Sequence of chain B:
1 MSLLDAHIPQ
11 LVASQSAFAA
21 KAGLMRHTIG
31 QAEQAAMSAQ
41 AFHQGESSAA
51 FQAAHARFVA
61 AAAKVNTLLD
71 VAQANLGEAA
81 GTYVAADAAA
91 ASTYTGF

Residue-level contacts at the interface:
Residue M25 in chain B interacts with residue L29 in chain A (closest heavy-atom distance 3.6 Å).
Residue L76 in chain B interacts with residue W44 in chain A (closest heavy-atom distance 3.7 Å).
Residue V71 in chain B contacts residue W55 in chain A (closest heavy-atom distance 3.6 Å).
Residue R57 in chain B contacts residue A72 in chain A (closest heavy-atom distance 4.0 Å).
Residue K21 in chain B contacts residue I33 in chain A (closest heavy-atom distance 4.2 Å).
Residue M25 in chain B interacts with residue M63 in chain A (closest heavy-atom distance 3.4 Å).
Residue A54 in chain B is in contact with residue A69 in chain A (closest heavy-atom distance 3.3 Å).
Residue T28 in chain B interacts with residue L26 in chain A (closest heavy-atom distance 3.5 Å).
Residue T28 in chain B is in contact with residue L29 in chain A (closest heavy-atom distance 3.4 Å).
Residue A72 in chain B contacts residue W55 in chain A (closest heavy-atom distance 3.6 Å).
Residue N75 in chain B interacts with residue W44 in chain A (closest heavy-atom distance 2.8 Å).
Residue L68 in chain B interacts with residue I50 in chain A (closest heavy-atom distance 3.3 Å).
Residue V71 in chain B is in contact with residue I50 in chain A (closest heavy-atom distance 3.7 Å).
Residue A61 in chain B interacts with residue L66 in chain A (closest heavy-atom distance 3.5 Å).
Residue M25 in chain B interacts with residue I33 in chain A (closest heavy-atom distance 4.1 Å).
Residue F18 in chain B interacts with residue Q37 in chain A (closest heavy-atom distance 3.5 Å).
Residue V65 in chain B contacts residue M63 in chain A (closest heavy-atom distance 3.6 Å).
Residue A61 in chain B is in contact with residue D65 in chain A (closest heavy-atom distance 4.2 Å).
Residue A32 in chain B interacts with residue Y22 in chain A (closest heavy-atom distance 3.9 Å).
Residue F18 in chain B is in contact with residue I33 in chain A (closest heavy-atom distance 3.9 Å).
Residue L68 in chain B contacts residue Q58 in chain A (closest heavy-atom distance 3.9 Å).
Residue V65 in chain B contacts residue W59 in chain A (closest heavy-atom distance 3.5 Å).
Residue T28 in chain B is in contact with residue T25 in chain A (closest heavy-atom distance 3.4 Å).
Residue N75 in chain B interacts with residue I50 in chain A (closest heavy-atom distance 3.2 Å).
Residue K21 in chain B interacts with residue E32 in chain A (closest heavy-atom distance 3.4 Å).
Residue L68 in chain B contacts residue W59 in chain A (closest heavy-atom distance 3.5 Å).
Residue L68 in chain B contacts residue W55 in chain A (closest heavy-atom distance 2.9 Å).
Residue F58 in chain B contacts residue Y70 in chain A (closest heavy-atom distance 3.8 Å).
Residue K64 in chain B contacts residue Q58 in chain A (closest heavy-atom distance 3.3 Å).
Residue N75 in chain B interacts with residue A43 in chain A (closest heavy-atom distance 3.4 Å).
Residue I29 in chain B contacts residue L26 in chain A (closest heavy-atom distance 3.2 Å).
Residue F18 in chain B is in contact with residue E36 in chain A (closest heavy-atom distance 4.0 Å).
Residue M25 in chain B is in contact with residue W59 in chain A (closest heavy-atom distance 4.3 Å).
Residue V65 in chain B is in contact with residue L66 in chain A (closest heavy-atom distance 3.5 Å).
Residue L69 in chain B interacts with residue W59 in chain A (closest heavy-atom distance 3.9 Å).
Residue L76 in chain B is in contact with residue A43 in chain A (closest heavy-atom distance 4.0 Å).
Residue A36 in chain B is in contact with residue M73 in chain A (closest heavy-atom distance 3.5 Å).
Residue F58 in chain B interacts with residue A69 in chain A (closest heavy-atom distance 3.4 Å).
Residue L76 in chain B contacts residue L40 in chain A (closest heavy-atom distance 2.9 Å).
Residue L68 in chain B contacts residue A62 in chain A (closest heavy-atom distance 4.1 Å).
Residue R57 in chain B contacts residue A69 in chain A (closest heavy-atom distance 3.5 Å).
Residue N75 in chain B contacts residue G46 in chain A (closest heavy-atom distance 3.7 Å).
Residue M25 in chain B contacts residue L26 in chain A (closest heavy-atom distance 4.0 Å).
Residue K64 in chain B interacts with residue A62 in chain A (closest heavy-atom distance 3.6 Å).
Residue H43 in chain B is in contact with residue M12 in chain A (closest heavy-atom distance 4.2 Å).
Residue A54 in chain B contacts residue A72 in chain A (closest heavy-atom distance 4.1 Å).
Residue F58 in chain B is in contact with residue L66 in chain A (closest heavy-atom distance 3.4 Å).
Residue A17 in chain B is in contact with residue E36 in chain A (closest heavy-atom distance 4.1 Å).
Residue F51 in chain B is in contact with residue M73 in chain A (closest heavy-atom distance 3.6 Å).
Residue N75 in chain B interacts with residue Q45 in chain A (closest heavy-atom distance 3.6 Å).
Residue M25 in chain B contacts residue G30 in chain A (closest heavy-atom distance 3.3 Å).
Residue F18 in chain B interacts with residue L40 in chain A (closest heavy-atom distance 4.2 Å).
Residue N75 in chain B is in contact with residue T48 in chain A (closest heavy-atom distance 2.9 Å).
Residue L76 in chain B contacts residue Q37 in chain A (closest heavy-atom distance 4.1 Å).
Residue L24 in chain B contacts residue L29 in chain A (closest heavy-atom distance 4.0 Å).
Residue V71 in chain B interacts with residue W44 in chain A (closest heavy-atom distance 3.9 Å).
Residue A72 in chain B interacts with residue W44 in chain A (closest heavy-atom distance 3.7 Å).
Residue L69 in chain B is in contact with residue I33 in chain A (closest heavy-atom distance 3.7 Å).
Residue A54 in chain B is in contact with residue M73 in chain A (closest heavy-atom distance 3.8 Å).
Residue A35 in chain B is in contact with residue Y22 in chain A (closest heavy-atom distance 3.7 Å).

Sequence of chain A:
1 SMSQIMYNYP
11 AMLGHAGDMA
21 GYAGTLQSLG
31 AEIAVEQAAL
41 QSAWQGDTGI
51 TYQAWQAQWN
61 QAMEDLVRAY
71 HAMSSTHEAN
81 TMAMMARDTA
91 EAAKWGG

These two protein chains interact to form a complex.